These two protein chains interact to form a complex.

Contacts between the two chains:
Residue Y99 in protein 2 is in contact with residue G9 in protein 1 (closest heavy-atom distance 3.5 Å).
Residue Y99 in protein 2 contacts residue R10 in protein 1 (closest heavy-atom distance 3.7 Å).
Residue Y99 in protein 2 interacts with residue A11 in protein 1 (closest heavy-atom distance 3.5 Å).
Residue V100 in protein 2 is in contact with residue P8 in protein 1 (closest heavy-atom distance 3.5 Å).
Residue P98 in protein 2 interacts with residue G9 in protein 1 (closest heavy-atom distance 2.9 Å).
Residue V100 in protein 2 is in contact with residue I6 in protein 1 (closest heavy-atom distance 4.8 Å).
Residue Y34 in protein 2 interacts with residue G7 in protein 1 (closest heavy-atom distance 4.9 Å).
Residue P98 in protein 2 contacts residue P8 in protein 1 (closest heavy-atom distance 4.0 Å).
Residue N30 in protein 2 interacts with residue I4 in protein 1 (closest heavy-atom distance 3.0 Å).
Residue N30 in protein 2 contacts residue K2 in protein 1 (closest heavy-atom distance 3.0 Å).
Residue G31 in protein 2 interacts with residue I6 in protein 1 (closest heavy-atom distance 3.8 Å).
Residue Y93 in protein 2 interacts with residue A11 in protein 1 (closest heavy-atom distance 3.9 Å).
Residue P98 in protein 2 interacts with residue R10 in protein 1 (closest heavy-atom distance 4.6 Å).
Residue V100 in protein 2 is in contact with residue G7 in protein 1 (closest heavy-atom distance 3.6 Å).
Residue Y34 in protein 2 contacts residue I6 in protein 1 (closest heavy-atom distance 3.7 Å).
Residue Y34 in protein 2 interacts with residue P8 in protein 1 (closest heavy-atom distance 4.4 Å).
Residue N30 in protein 2 is in contact with residue I6 in protein 1 (closest heavy-atom distance 3.3 Å).
Residue V100 in protein 2 contacts residue G9 in protein 1 (closest heavy-atom distance 4.8 Å).
Residue Y93 in protein 2 interacts with residue I6 in protein 1 (closest heavy-atom distance 3.5 Å).
Residue Y99 in protein 2 interacts with residue G7 in protein 1 (closest heavy-atom distance 4.0 Å).
Residue P98 in protein 2 contacts residue G7 in protein 1 (closest heavy-atom distance 4.7 Å).

Sequence of protein 2:
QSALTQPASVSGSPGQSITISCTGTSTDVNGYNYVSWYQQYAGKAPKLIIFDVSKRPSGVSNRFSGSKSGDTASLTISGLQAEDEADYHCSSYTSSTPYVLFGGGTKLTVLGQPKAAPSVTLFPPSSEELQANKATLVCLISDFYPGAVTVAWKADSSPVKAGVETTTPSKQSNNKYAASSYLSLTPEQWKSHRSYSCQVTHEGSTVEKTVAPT

Sequence of protein 1:
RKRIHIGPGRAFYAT